Sequence of chain B:
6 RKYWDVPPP

Sequence of chain A:
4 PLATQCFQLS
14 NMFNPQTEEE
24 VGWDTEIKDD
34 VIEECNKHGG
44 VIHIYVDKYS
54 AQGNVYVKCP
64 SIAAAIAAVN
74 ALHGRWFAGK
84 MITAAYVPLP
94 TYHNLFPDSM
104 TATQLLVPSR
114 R

The following describes two proteins that form a bound complex.

Contacts between the two chains:
Residue I30 in chain A contacts residue R6 in chain B (closest heavy-atom distance 4.0 Å).
Residue I85 in chain A contacts residue W9 in chain B (closest heavy-atom distance 3.7 Å).
Residue E37 in chain A interacts with residue W9 in chain B (closest heavy-atom distance 3.7 Å).
Residue D33 in chain A interacts with residue Y8 in chain B (closest heavy-atom distance 4.6 Å).
Residue W79 in chain A interacts with residue P12 in chain B (closest heavy-atom distance 3.6 Å).
Residue W26 in chain A contacts residue R6 in chain B (closest heavy-atom distance 4.9 Å).
Residue W79 in chain A interacts with residue P13 in chain B (closest heavy-atom distance 3.5 Å).
Residue F80 in chain A contacts residue V11 in chain B (closest heavy-atom distance 4.6 Å).
Residue R78 in chain A is in contact with residue W9 in chain B (closest heavy-atom distance 4.0 Å).
Residue V34 in chain A contacts residue W9 in chain B (closest heavy-atom distance 4.5 Å).
Residue R113 in chain A interacts with residue R6 in chain B (closest heavy-atom distance 3.3 Å).
Residue D33 in chain A interacts with residue W9 in chain B (closest heavy-atom distance 3.1 Å).
Residue L75 in chain A contacts residue W9 in chain B (closest heavy-atom distance 3.6 Å).
Residue E29 in chain A contacts residue R6 in chain B (closest heavy-atom distance 3.4 Å).
Residue G82 in chain A interacts with residue P13 in chain B (closest heavy-atom distance 3.7 Å).
Residue W79 in chain A interacts with residue W9 in chain B (closest heavy-atom distance 3.7 Å).
Residue F80 in chain A interacts with residue R6 in chain B (closest heavy-atom distance 5.0 Å).
Residue D33 in chain A contacts residue R6 in chain B (closest heavy-atom distance 2.6 Å).
Residue G82 in chain A is in contact with residue P12 in chain B (closest heavy-atom distance 3.8 Å).
Residue A81 in chain A contacts residue Y8 in chain B (closest heavy-atom distance 2.8 Å).
Residue K83 in chain A interacts with residue V11 in chain B (closest heavy-atom distance 4.6 Å).
Residue G82 in chain A interacts with residue V11 in chain B (closest heavy-atom distance 2.8 Å).
Residue R78 in chain A is in contact with residue D10 in chain B (closest heavy-atom distance 2.8 Å).
Residue M15 in chain A interacts with residue W9 in chain B (closest heavy-atom distance 4.4 Å).
Residue F80 in chain A interacts with residue Y8 in chain B (closest heavy-atom distance 3.4 Å).
Residue W79 in chain A contacts residue V11 in chain B (closest heavy-atom distance 3.6 Å).
Residue W79 in chain A is in contact with residue Y8 in chain B (closest heavy-atom distance 4.0 Å).
Residue G82 in chain A interacts with residue Y8 in chain B (closest heavy-atom distance 5.0 Å).
Residue F80 in chain A contacts residue W9 in chain B (closest heavy-atom distance 3.7 Å).
Residue F80 in chain A contacts residue D10 in chain B (closest heavy-atom distance 4.7 Å).
Residue A81 in chain A is in contact with residue W9 in chain B (closest heavy-atom distance 4.8 Å).
Residue A81 in chain A contacts residue V11 in chain B (closest heavy-atom distance 4.0 Å).
Residue W79 in chain A interacts with residue D10 in chain B (closest heavy-atom distance 2.8 Å).